Sequence of protein 1:
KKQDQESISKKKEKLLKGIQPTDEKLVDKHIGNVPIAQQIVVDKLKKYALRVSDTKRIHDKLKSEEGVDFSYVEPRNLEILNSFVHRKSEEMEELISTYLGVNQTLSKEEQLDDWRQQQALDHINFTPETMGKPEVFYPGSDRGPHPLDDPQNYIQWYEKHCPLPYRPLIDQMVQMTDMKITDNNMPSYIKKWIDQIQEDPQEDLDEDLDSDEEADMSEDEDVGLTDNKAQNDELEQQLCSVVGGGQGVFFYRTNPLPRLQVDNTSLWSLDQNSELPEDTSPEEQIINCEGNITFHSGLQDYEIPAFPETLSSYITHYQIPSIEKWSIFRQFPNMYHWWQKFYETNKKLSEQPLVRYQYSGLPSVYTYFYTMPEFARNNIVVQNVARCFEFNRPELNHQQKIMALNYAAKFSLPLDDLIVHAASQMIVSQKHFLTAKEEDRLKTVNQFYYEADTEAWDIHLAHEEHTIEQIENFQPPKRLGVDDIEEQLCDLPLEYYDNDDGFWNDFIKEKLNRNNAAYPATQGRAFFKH

These two protein chains interact to form a complex.

Sequence of protein 2:
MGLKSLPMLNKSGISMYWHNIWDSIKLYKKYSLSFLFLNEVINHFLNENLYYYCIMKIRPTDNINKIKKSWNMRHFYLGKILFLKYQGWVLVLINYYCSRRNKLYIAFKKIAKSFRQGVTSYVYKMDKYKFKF

Contacts between the two chains:
Residue P471 in protein 1 contacts residue Y51 in protein 2 (closest heavy-atom distance 3.4 Å).
Residue L259 in protein 1 is in contact with residue K148 in protein 2 (closest heavy-atom distance 3.3 Å).
Residue C478 in protein 1 interacts with residue R113 in protein 2 (closest heavy-atom distance 3.3 Å).
Residue E473 in protein 1 contacts residue N84 in protein 2 (closest heavy-atom distance 3.1 Å).
Residue F251 in protein 1 is in contact with residue K148 in protein 2 (closest heavy-atom distance 3.2 Å).
Residue E408 in protein 1 interacts with residue R113 in protein 2 (closest heavy-atom distance 3.2 Å).
Residue D409 in protein 1 is in contact with residue R113 in protein 2 (closest heavy-atom distance 2.9 Å).
Residue I476 in protein 1 interacts with residue C110 in protein 2 (closest heavy-atom distance 3.4 Å).
Residue E472 in protein 1 interacts with residue F45 in protein 2 (closest heavy-atom distance 3.1 Å).
Residue E472 in protein 1 interacts with residue N49 in protein 2 (closest heavy-atom distance 2.6 Å).
Residue S470 in protein 1 is in contact with residue Y51 in protein 2 (closest heavy-atom distance 3.5 Å).
Residue D401 in protein 1 contacts residue R86 in protein 2 (closest heavy-atom distance 3.3 Å).
Residue G487 in protein 1 contacts residue W101 in protein 2 (closest heavy-atom distance 3.3 Å).
Residue D303 in protein 1 is in contact with residue K143 in protein 2 (closest heavy-atom distance 3.3 Å).
Residue E473 in protein 1 contacts residue Y52 in protein 2 (closest heavy-atom distance 3.3 Å).
Residue Q353 in protein 1 interacts with residue A125 in protein 2 (closest heavy-atom distance 3.1 Å).
Residue F251 in protein 1 is in contact with residue F151 in protein 2 (closest heavy-atom distance 3.3 Å).
Residue I476 in protein 1 is in contact with residue M85 in protein 2 (closest heavy-atom distance 3.4 Å).
Residue N477 in protein 1 is in contact with residue R113 in protein 2 (closest heavy-atom distance 2.4 Å).
Residue S252 in protein 1 is in contact with residue F151 in protein 2 (closest heavy-atom distance 3.5 Å).
Residue E403 in protein 1 interacts with residue W83 in protein 2 (closest heavy-atom distance 3.1 Å).
Residue Q353 in protein 1 interacts with residue I129 in protein 2 (closest heavy-atom distance 3.3 Å).
Residue M406 in protein 1 is in contact with residue N114 in protein 2 (closest heavy-atom distance 3.3 Å).
Residue D411 in protein 1 contacts residue R113 in protein 2 (closest heavy-atom distance 2.5 Å).
Residue N462 in protein 1 interacts with residue R59 in protein 2 (closest heavy-atom distance 3.4 Å).
Residue E274 in protein 1 interacts with residue R134 in protein 2 (closest heavy-atom distance 3.1 Å).
Residue A404 in protein 1 is in contact with residue R112 in protein 2 (closest heavy-atom distance 3.1 Å).
Residue S407 in protein 1 interacts with residue K115 in protein 2 (closest heavy-atom distance 2.9 Å).
Residue D401 in protein 1 interacts with residue R112 in protein 2 (closest heavy-atom distance 2.8 Å).
Residue L259 in protein 1 interacts with residue K146 in protein 2 (closest heavy-atom distance 3.3 Å).
Residue E271 in protein 1 is in contact with residue R134 in protein 2 (closest heavy-atom distance 3.4 Å).
Residue S270 in protein 1 interacts with residue R134 in protein 2 (closest heavy-atom distance 3.0 Å).
Residue F251 in protein 1 contacts residue F149 in protein 2 (closest heavy-atom distance 3.2 Å).
Residue T505 in protein 1 contacts residue K92 in protein 2 (closest heavy-atom distance 3.4 Å).
Residue R519 in protein 1 contacts residue Q99 in protein 2 (closest heavy-atom distance 3.1 Å).
Residue N477 in protein 1 is in contact with residue N114 in protein 2 (closest heavy-atom distance 3.4 Å).
Residue E479 in protein 1 contacts residue R113 in protein 2 (closest heavy-atom distance 2.9 Å).
Residue I475 in protein 1 contacts residue Y108 in protein 2 (closest heavy-atom distance 2.9 Å).
Residue S252 in protein 1 contacts residue F149 in protein 2 (closest heavy-atom distance 3.5 Å).
Residue V254 in protein 1 is in contact with residue Y147 in protein 2 (closest heavy-atom distance 3.0 Å).
Residue Q508 in protein 1 is in contact with residue K92 in protein 2 (closest heavy-atom distance 3.3 Å).
Residue L488 in protein 1 contacts residue W101 in protein 2 (closest heavy-atom distance 3.3 Å).
Residue E408 in protein 1 interacts with residue R112 in protein 2 (closest heavy-atom distance 3.3 Å).
Residue D409 in protein 1 interacts with residue N114 in protein 2 (closest heavy-atom distance 2.6 Å).
Residue Q299 in protein 1 interacts with residue K128 in protein 2 (closest heavy-atom distance 3.2 Å).
Residue E408 in protein 1 contacts residue K115 in protein 2 (closest heavy-atom distance 3.3 Å).
Residue D250 in protein 1 is in contact with residue F151 in protein 2 (closest heavy-atom distance 2.9 Å).
Residue E467 in protein 1 interacts with residue Y52 in protein 2 (closest heavy-atom distance 3.1 Å).
Residue R519 in protein 1 is in contact with residue W101 in protein 2 (closest heavy-atom distance 3.2 Å).
Residue I509 in protein 1 is in contact with residue Y17 in protein 2 (closest heavy-atom distance 3.4 Å).
Residue D250 in protein 1 contacts residue K150 in protein 2 (closest heavy-atom distance 3.3 Å).
Residue M406 in protein 1 is in contact with residue R112 in protein 2 (closest heavy-atom distance 2.8 Å).
Residue M357 in protein 1 is in contact with residue F126 in protein 2 (closest heavy-atom distance 3.4 Å).
Residue A495 in protein 1 interacts with residue Y98 in protein 2 (closest heavy-atom distance 3.0 Å).
Residue D409 in protein 1 is in contact with residue K115 in protein 2 (closest heavy-atom distance 3.2 Å).
Residue D468 in protein 1 interacts with residue Y52 in protein 2 (closest heavy-atom distance 2.4 Å).
Residue F496 in protein 1 interacts with residue L105 in protein 2 (closest heavy-atom distance 3.5 Å).
Residue P466 in protein 1 interacts with residue Y51 in protein 2 (closest heavy-atom distance 3.5 Å).
Residue Q474 in protein 1 interacts with residue L116 in protein 2 (closest heavy-atom distance 2.9 Å).
Residue D399 in protein 1 contacts residue R112 in protein 2 (closest heavy-atom distance 3.3 Å).